Sequence of chain A:
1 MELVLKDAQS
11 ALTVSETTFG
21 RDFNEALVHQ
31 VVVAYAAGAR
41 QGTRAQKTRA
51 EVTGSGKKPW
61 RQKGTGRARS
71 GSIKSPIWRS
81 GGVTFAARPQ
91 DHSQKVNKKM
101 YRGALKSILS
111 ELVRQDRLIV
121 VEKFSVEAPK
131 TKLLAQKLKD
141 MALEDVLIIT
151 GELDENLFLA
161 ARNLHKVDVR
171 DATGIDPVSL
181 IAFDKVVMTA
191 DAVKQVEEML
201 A

Sequence of chain B:
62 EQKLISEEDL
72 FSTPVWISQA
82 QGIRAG

Interface contacts:
Residue R61 in chain A contacts residue W77 in chain B (closest heavy-atom distance 3.5 Å).
Residue R61 in chain A interacts with residue V76 in chain B (closest heavy-atom distance 4.1 Å).

This data describes a binding interaction between two proteins.